These two protein chains interact to form a complex.

Sequence of the second protein:
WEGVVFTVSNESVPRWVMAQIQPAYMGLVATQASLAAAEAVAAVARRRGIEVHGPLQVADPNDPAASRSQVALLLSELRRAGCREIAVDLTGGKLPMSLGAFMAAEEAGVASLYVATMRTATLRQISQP

Sequence of the first protein:
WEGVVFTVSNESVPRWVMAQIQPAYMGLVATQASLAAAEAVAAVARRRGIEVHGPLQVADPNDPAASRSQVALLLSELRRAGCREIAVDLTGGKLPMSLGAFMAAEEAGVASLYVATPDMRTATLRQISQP

Contacts between the two chains:
Residue F128 in the first protein interacts with residue M129 in the second protein (closest heavy-atom distance 3.4 Å).
Residue S163 in the first protein interacts with residue S138 in the second protein (closest heavy-atom distance 3.2 Å).
Residue A157 in the first protein is in contact with residue A142 in the second protein (closest heavy-atom distance 3.5 Å).
Residue L159 in the first protein contacts residue Y140 in the second protein (closest heavy-atom distance 3.5 Å).
Residue L159 in the first protein interacts with residue V141 in the second protein (closest heavy-atom distance 3.8 Å).
Residue V136 in the first protein interacts with residue P165 in the second protein (closest heavy-atom distance 3.2 Å).
Residue W42 in the first protein interacts with residue A157 in the second protein (closest heavy-atom distance 3.7 Å).
Residue P165 in the first protein interacts with residue G135 in the second protein (closest heavy-atom distance 3.2 Å).
Residue L125 in the first protein is in contact with residue L116 in the second protein (closest heavy-atom distance 3.6 Å).
Residue L125 in the first protein is in contact with residue L125 in the second protein (closest heavy-atom distance 3.3 Å).
Residue L121 in the first protein is in contact with residue S124 in the second protein (closest heavy-atom distance 3.5 Å).
Residue N88 in the first protein interacts with residue A142 in the second protein (closest heavy-atom distance 3.4 Å).
Residue N88 in the first protein interacts with residue Y140 in the second protein (closest heavy-atom distance 3.8 Å).
Residue M154 in the first protein interacts with residue W42 in the second protein (closest heavy-atom distance 3.6 Å).
Residue S163 in the first protein is in contact with residue F128 in the second protein (closest heavy-atom distance 3.7 Å).
Residue W42 in the first protein is in contact with residue M154 in the second protein (closest heavy-atom distance 3.5 Å).
Residue Y140 in the first protein interacts with residue P122 in the second protein (closest heavy-atom distance 3.5 Å).
Residue M129 in the first protein interacts with residue F128 in the second protein (closest heavy-atom distance 3.4 Å).
Residue S163 in the first protein contacts residue V136 in the second protein (closest heavy-atom distance 3.8 Å).
Residue Q161 in the first protein contacts residue W27 in the second protein (closest heavy-atom distance 3.2 Å).
Residue Q161 in the first protein is in contact with residue S138 in the second protein (closest heavy-atom distance 3.4 Å).
Residue A142 in the first protein interacts with residue N88 in the second protein (closest heavy-atom distance 3.3 Å).
Residue S138 in the first protein contacts residue Q161 in the second protein (closest heavy-atom distance 3.8 Å).
Residue S163 in the first protein interacts with residue A137 in the second protein (closest heavy-atom distance 3.3 Å).
Residue A142 in the first protein is in contact with residue A157 in the second protein (closest heavy-atom distance 3.2 Å).
Residue P165 in the first protein is in contact with residue E132 in the second protein (closest heavy-atom distance 3.4 Å).
Residue T143 in the first protein contacts residue A157 in the second protein (closest heavy-atom distance 3.6 Å).
Residue A142 in the first protein interacts with residue T158 in the second protein (closest heavy-atom distance 2.9 Å).
Residue A137 in the first protein interacts with residue Q164 in the second protein (closest heavy-atom distance 3.7 Å).
Residue S124 in the first protein contacts residue L121 in the second protein (closest heavy-atom distance 3.6 Å).
Residue T158 in the first protein contacts residue Y140 in the second protein (closest heavy-atom distance 3.7 Å).
Residue P122 in the first protein contacts residue Y140 in the second protein (closest heavy-atom distance 3.4 Å).
Residue T158 in the first protein contacts residue V141 in the second protein (closest heavy-atom distance 3.5 Å).
Residue E132 in the first protein is in contact with residue P165 in the second protein (closest heavy-atom distance 3.2 Å).
Residue L139 in the first protein is in contact with residue Q161 in the second protein (closest heavy-atom distance 3.2 Å).
Residue T143 in the first protein interacts with residue T156 in the second protein (closest heavy-atom distance 3.4 Å).
Residue S163 in the first protein contacts residue E132 in the second protein (closest heavy-atom distance 2.7 Å).
Residue Y140 in the first protein contacts residue I162 in the second protein (closest heavy-atom distance 3.8 Å).
Residue L116 in the first protein interacts with residue L121 in the second protein (closest heavy-atom distance 3.4 Å).
Residue T158 in the first protein contacts residue A142 in the second protein (closest heavy-atom distance 3.0 Å).
Residue E132 in the first protein interacts with residue S163 in the second protein (closest heavy-atom distance 2.5 Å).
Residue L121 in the first protein contacts residue L116 in the second protein (closest heavy-atom distance 3.2 Å).
Residue V141 in the first protein interacts with residue A157 in the second protein (closest heavy-atom distance 3.7 Å).
Residue R160 in the first protein is in contact with residue L139 in the second protein (closest heavy-atom distance 3.2 Å).
Residue R160 in the first protein is in contact with residue Y140 in the second protein (closest heavy-atom distance 2.9 Å).
Residue P165 in the first protein interacts with residue V136 in the second protein (closest heavy-atom distance 3.4 Å).
Residue Y140 in the first protein is in contact with residue R160 in the second protein (closest heavy-atom distance 2.9 Å).
Residue S138 in the first protein is in contact with residue S163 in the second protein (closest heavy-atom distance 2.9 Å).
Residue Y140 in the first protein interacts with residue L121 in the second protein (closest heavy-atom distance 3.7 Å).
Residue L139 in the first protein is in contact with residue R160 in the second protein (closest heavy-atom distance 3.4 Å).
Residue F128 in the first protein contacts residue S163 in the second protein (closest heavy-atom distance 3.6 Å).
Residue L121 in the first protein contacts residue Y140 in the second protein (closest heavy-atom distance 3.6 Å).
Residue V141 in the first protein interacts with residue T158 in the second protein (closest heavy-atom distance 3.5 Å).
Residue D153 in the first protein contacts residue T143 in the second protein (closest heavy-atom distance 3.6 Å).
Residue S138 in the first protein interacts with residue I162 in the second protein (closest heavy-atom distance 2.8 Å).
Residue I162 in the first protein interacts with residue Y140 in the second protein (closest heavy-atom distance 3.4 Å).
Residue M154 in the first protein is in contact with residue V39 in the second protein (closest heavy-atom distance 3.7 Å).
Residue I162 in the first protein is in contact with residue S138 in the second protein (closest heavy-atom distance 2.8 Å).
Residue A137 in the first protein interacts with residue S163 in the second protein (closest heavy-atom distance 2.9 Å).
Residue A157 in the first protein is in contact with residue W42 in the second protein (closest heavy-atom distance 3.8 Å).